Contacts between the two chains:
Residue Y58 in protein 2 contacts residue F203 in protein 1 (closest heavy-atom distance 3.9 Å).
Residue Y69 in protein 2 interacts with residue N201 in protein 1 (closest heavy-atom distance 4.0 Å).
Residue E57 in protein 2 interacts with residue T200 in protein 1 (closest heavy-atom distance 4.7 Å).
Residue E57 in protein 2 is in contact with residue F203 in protein 1 (closest heavy-atom distance 3.6 Å).
Residue Y69 in protein 2 is in contact with residue T200 in protein 1 (closest heavy-atom distance 2.8 Å).
Residue E57 in protein 2 contacts residue R202 in protein 1 (closest heavy-atom distance 4.0 Å).
Residue E57 in protein 2 interacts with residue N201 in protein 1 (closest heavy-atom distance 3.6 Å).
Residue Y58 in protein 2 is in contact with residue L206 in protein 1 (closest heavy-atom distance 4.9 Å).
Residue V67 in protein 2 contacts residue N201 in protein 1 (closest heavy-atom distance 4.8 Å).
Residue M61 in protein 2 is in contact with residue G204 in protein 1 (closest heavy-atom distance 4.2 Å).
Residue L62 in protein 2 is in contact with residue D208 in protein 1 (closest heavy-atom distance 3.8 Å).
Residue M61 in protein 2 contacts residue N201 in protein 1 (closest heavy-atom distance 3.1 Å).
Residue S54 in protein 2 is in contact with residue F203 in protein 1 (closest heavy-atom distance 3.5 Å).
Residue M61 in protein 2 is in contact with residue D208 in protein 1 (closest heavy-atom distance 3.9 Å).
Residue M61 in protein 2 interacts with residue F203 in protein 1 (closest heavy-atom distance 3.0 Å).
Residue M61 in protein 2 interacts with residue L206 in protein 1 (closest heavy-atom distance 4.2 Å).

Sequence of protein 2:
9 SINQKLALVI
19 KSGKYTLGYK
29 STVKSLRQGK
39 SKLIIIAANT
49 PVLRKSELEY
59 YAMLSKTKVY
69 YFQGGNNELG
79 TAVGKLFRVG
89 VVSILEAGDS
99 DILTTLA

Sequence of protein 1:
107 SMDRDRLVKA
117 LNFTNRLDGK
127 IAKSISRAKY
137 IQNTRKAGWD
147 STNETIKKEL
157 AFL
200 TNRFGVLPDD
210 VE

The following describes two proteins that form a bound complex.